This data describes a binding interaction between two proteins.

Sequence of the second protein:
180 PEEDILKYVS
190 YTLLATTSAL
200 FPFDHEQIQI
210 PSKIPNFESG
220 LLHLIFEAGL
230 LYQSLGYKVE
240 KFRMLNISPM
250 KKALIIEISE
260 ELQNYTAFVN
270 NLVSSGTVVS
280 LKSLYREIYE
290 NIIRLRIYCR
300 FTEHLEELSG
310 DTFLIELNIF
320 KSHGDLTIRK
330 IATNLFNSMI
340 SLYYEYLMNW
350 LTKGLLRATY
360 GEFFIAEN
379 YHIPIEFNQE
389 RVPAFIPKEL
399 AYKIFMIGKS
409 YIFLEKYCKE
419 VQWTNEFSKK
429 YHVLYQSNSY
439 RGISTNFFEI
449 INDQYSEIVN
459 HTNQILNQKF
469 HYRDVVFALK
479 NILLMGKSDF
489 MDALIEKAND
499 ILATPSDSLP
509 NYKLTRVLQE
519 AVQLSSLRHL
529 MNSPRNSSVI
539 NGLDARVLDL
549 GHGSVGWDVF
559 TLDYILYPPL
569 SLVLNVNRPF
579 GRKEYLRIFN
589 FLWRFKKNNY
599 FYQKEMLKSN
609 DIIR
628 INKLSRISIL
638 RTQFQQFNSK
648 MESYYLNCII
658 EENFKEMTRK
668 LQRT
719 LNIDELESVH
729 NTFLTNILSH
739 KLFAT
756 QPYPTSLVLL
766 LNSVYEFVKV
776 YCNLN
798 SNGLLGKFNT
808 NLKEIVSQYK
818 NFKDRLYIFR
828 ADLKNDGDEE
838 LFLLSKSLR

Residue-level contacts at the interface:
Residue D609 in the second protein is in contact with residue K164 in the first protein (closest heavy-atom distance 3.8 Å).
Residue S635 in the second protein is in contact with residue P261 in the first protein (closest heavy-atom distance 3.7 Å).
Residue K485 in the second protein contacts residue M248 in the first protein (closest heavy-atom distance 3.5 Å).
Residue R827 in the second protein contacts residue H353 in the first protein (closest heavy-atom distance 3.8 Å).
Residue V813 in the second protein contacts residue Y445 in the first protein (closest heavy-atom distance 3.5 Å).
Residue E658 in the second protein interacts with residue R359 in the first protein (closest heavy-atom distance 3.1 Å).
Residue M529 in the second protein contacts residue D41 in the first protein (closest heavy-atom distance 3.5 Å).
Residue N654 in the second protein contacts residue Y249 in the first protein (closest heavy-atom distance 3.3 Å).
Residue R526 in the second protein interacts with residue E45 in the first protein (closest heavy-atom distance 3.7 Å).
Residue R827 in the second protein contacts residue R341 in the first protein (closest heavy-atom distance 3.1 Å).
Residue S524 in the second protein contacts residue M1 in the first protein (closest heavy-atom distance 3.8 Å).
Residue S486 in the second protein contacts residue S251 in the first protein (closest heavy-atom distance 3.8 Å).
Residue S486 in the second protein contacts residue M248 in the first protein (closest heavy-atom distance 3.5 Å).
Residue N654 in the second protein interacts with residue R359 in the first protein (closest heavy-atom distance 3.6 Å).
Residue E659 in the second protein is in contact with residue R333 in the first protein (closest heavy-atom distance 3.4 Å).
Residue K810 in the second protein interacts with residue Y445 in the first protein (closest heavy-atom distance 3.9 Å).
Residue M529 in the second protein contacts residue T44 in the first protein (closest heavy-atom distance 3.4 Å).
Residue T639 in the second protein contacts residue T258 in the first protein (closest heavy-atom distance 3.6 Å).
Residue S531 in the second protein is in contact with residue T44 in the first protein (closest heavy-atom distance 3.2 Å).
Residue S632 in the second protein is in contact with residue E264 in the first protein (closest heavy-atom distance 3.2 Å).
Residue Q643 in the second protein is in contact with residue V354 in the first protein (closest heavy-atom distance 3.8 Å).
Residue S523 in the second protein contacts residue D48 in the first protein (closest heavy-atom distance 3.6 Å).
Residue L809 in the second protein is in contact with residue Y445 in the first protein (closest heavy-atom distance 3.9 Å).
Residue K662 in the second protein contacts residue R329 in the first protein (closest heavy-atom distance 3.7 Å).
Residue Q642 in the second protein is in contact with residue T258 in the first protein (closest heavy-atom distance 3.5 Å).
Residue S524 in the second protein interacts with residue E45 in the first protein (closest heavy-atom distance 3.2 Å).
Residue Q601 in the second protein contacts residue S257 in the first protein (closest heavy-atom distance 3.2 Å).
Residue R633 in the second protein interacts with residue E441 in the first protein (closest heavy-atom distance 3.4 Å).
Residue Q601 in the second protein contacts residue T258 in the first protein (closest heavy-atom distance 3.6 Å).
Residue E659 in the second protein interacts with residue R359 in the first protein (closest heavy-atom distance 3.8 Å).
Residue D487 in the second protein contacts residue G2 in the first protein (closest heavy-atom distance 3.8 Å).
Residue G484 in the second protein interacts with residue M248 in the first protein (closest heavy-atom distance 3.3 Å).
Residue S635 in the second protein interacts with residue E264 in the first protein (closest heavy-atom distance 3.0 Å).
Residue L528 in the second protein is in contact with residue E45 in the first protein (closest heavy-atom distance 3.7 Å).
Residue Q601 in the second protein is in contact with residue S254 in the first protein (closest heavy-atom distance 3.8 Å).
Residue S524 in the second protein contacts residue D48 in the first protein (closest heavy-atom distance 2.8 Å).
Residue Q642 in the second protein contacts residue S257 in the first protein (closest heavy-atom distance 3.9 Å).
Residue E658 in the second protein interacts with residue Y249 in the first protein (closest heavy-atom distance 3.3 Å).
Residue K831 in the second protein contacts residue L338 in the first protein (closest heavy-atom distance 3.4 Å).
Residue L528 in the second protein interacts with residue T44 in the first protein (closest heavy-atom distance 3.4 Å).
Residue T639 in the second protein contacts residue I260 in the first protein (closest heavy-atom distance 3.1 Å).
Residue L528 in the second protein is in contact with residue S43 in the first protein (closest heavy-atom distance 3.7 Å).
Residue L830 in the second protein interacts with residue K337 in the first protein (closest heavy-atom distance 3.6 Å).
Residue L522 in the second protein contacts residue M1 in the first protein (closest heavy-atom distance 3.3 Å).
Residue Y651 in the second protein is in contact with residue R333 in the first protein (closest heavy-atom distance 3.7 Å).
Residue R633 in the second protein contacts residue Y445 in the first protein (closest heavy-atom distance 3.2 Å).
Residue T639 in the second protein contacts residue P261 in the first protein (closest heavy-atom distance 3.2 Å).
Residue C655 in the second protein interacts with residue R333 in the first protein (closest heavy-atom distance 3.5 Å).
Residue Q521 in the second protein contacts residue M1 in the first protein (closest heavy-atom distance 2.9 Å).
Residue D833 in the second protein is in contact with residue K337 in the first protein (closest heavy-atom distance 3.6 Å).
Residue S632 in the second protein is in contact with residue Y437 in the first protein (closest heavy-atom distance 3.8 Å).
Residue N654 in the second protein contacts residue R333 in the first protein (closest heavy-atom distance 3.5 Å).
Residue K831 in the second protein contacts residue K337 in the first protein (closest heavy-atom distance 3.1 Å).
Residue L637 in the second protein contacts residue D443 in the first protein (closest heavy-atom distance 3.8 Å).
Residue L528 in the second protein is in contact with residue D41 in the first protein (closest heavy-atom distance 3.7 Å).
Residue R633 in the second protein interacts with residue S444 in the first protein (closest heavy-atom distance 3.5 Å).
Residue E659 in the second protein contacts residue R329 in the first protein (closest heavy-atom distance 3.1 Å).
Residue S635 in the second protein is in contact with residue S262 in the first protein (closest heavy-atom distance 3.7 Å).
Residue L605 in the second protein contacts residue S257 in the first protein (closest heavy-atom distance 3.7 Å).
Residue R633 in the second protein contacts residue Q442 in the first protein (closest heavy-atom distance 3.2 Å).

Sequence of the first protein:
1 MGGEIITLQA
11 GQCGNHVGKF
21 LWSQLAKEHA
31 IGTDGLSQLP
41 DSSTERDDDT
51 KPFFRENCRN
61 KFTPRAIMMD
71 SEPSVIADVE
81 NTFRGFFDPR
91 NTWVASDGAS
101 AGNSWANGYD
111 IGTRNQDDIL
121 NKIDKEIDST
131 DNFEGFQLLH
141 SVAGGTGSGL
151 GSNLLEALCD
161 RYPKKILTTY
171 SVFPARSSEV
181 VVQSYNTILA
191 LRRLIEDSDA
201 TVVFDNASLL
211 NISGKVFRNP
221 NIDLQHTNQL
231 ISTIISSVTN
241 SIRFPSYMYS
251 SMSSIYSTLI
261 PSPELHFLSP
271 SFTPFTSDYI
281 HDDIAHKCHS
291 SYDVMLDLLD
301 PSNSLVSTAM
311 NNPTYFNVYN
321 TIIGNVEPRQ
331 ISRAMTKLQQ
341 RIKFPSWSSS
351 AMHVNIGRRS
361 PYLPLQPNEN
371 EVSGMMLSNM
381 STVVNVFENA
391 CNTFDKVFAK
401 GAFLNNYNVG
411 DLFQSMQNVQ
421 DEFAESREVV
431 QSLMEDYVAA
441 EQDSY